Residue-level contacts at the interface:
Residue L453 in chain A contacts residue A128 in chain B (closest heavy-atom distance 4.0 Å).
Residue G447 in chain A contacts residue N89 in chain B (closest heavy-atom distance 2.8 Å).
Residue D444 in chain A is in contact with residue V40 in chain B (closest heavy-atom distance 3.3 Å).
Residue R426 in chain A contacts residue E189 in chain B (closest heavy-atom distance 3.1 Å).
Residue K411 in chain A is in contact with residue E249 in chain B (closest heavy-atom distance 3.9 Å).
Residue Q457 in chain A is in contact with residue V223 in chain B (closest heavy-atom distance 3.7 Å).
Residue F462 in chain A contacts residue N182 in chain B (closest heavy-atom distance 3.4 Å).
Residue R433 in chain A interacts with residue P187 in chain B (closest heavy-atom distance 3.9 Å).
Residue M439 in chain A is in contact with residue Q134 in chain B (closest heavy-atom distance 3.6 Å).
Residue D450 in chain A is in contact with residue K85 in chain B (closest heavy-atom distance 3.1 Å).
Residue D438 in chain A interacts with residue K91 in chain B (closest heavy-atom distance 2.8 Å).
Residue D444 in chain A interacts with residue K91 in chain B (closest heavy-atom distance 3.5 Å).
Residue E434 in chain A contacts residue Q134 in chain B (closest heavy-atom distance 3.8 Å).
Residue T446 in chain A is in contact with residue V40 in chain B (closest heavy-atom distance 3.7 Å).
Residue R414 in chain A contacts residue M248 in chain B (closest heavy-atom distance 3.4 Å).
Residue V448 in chain A interacts with residue K91 in chain B (closest heavy-atom distance 3.5 Å).
Residue K429 in chain A is in contact with residue T186 in chain B (closest heavy-atom distance 3.5 Å).
Residue S458 in chain A interacts with residue V223 in chain B (closest heavy-atom distance 3.7 Å).
Residue V448 in chain A interacts with residue N89 in chain B (closest heavy-atom distance 3.8 Å).
Residue K411 in chain A contacts residue D251 in chain B (closest heavy-atom distance 3.5 Å).
Residue M449 in chain A contacts residue M88 in chain B (closest heavy-atom distance 3.4 Å).
Residue E442 in chain A contacts residue K91 in chain B (closest heavy-atom distance 3.6 Å).
Residue L456 in chain A interacts with residue I131 in chain B (closest heavy-atom distance 3.7 Å).
Residue L453 in chain A contacts residue K124 in chain B (closest heavy-atom distance 3.1 Å).
Residue V448 in chain A is in contact with residue N90 in chain B (closest heavy-atom distance 3.6 Å).
Residue E434 in chain A interacts with residue P133 in chain B (closest heavy-atom distance 3.8 Å).
Residue K411 in chain A interacts with residue M248 in chain B (closest heavy-atom distance 3.5 Å).
Residue T446 in chain A contacts residue N89 in chain B (closest heavy-atom distance 3.2 Å).
Residue L456 in chain A interacts with residue S127 in chain B (closest heavy-atom distance 3.7 Å).
Residue L452 in chain A is in contact with residue A128 in chain B (closest heavy-atom distance 4.0 Å).
Residue F462 in chain A contacts residue V227 in chain B (closest heavy-atom distance 3.7 Å).
Residue I437 in chain A is in contact with residue K91 in chain B (closest heavy-atom distance 3.9 Å).
Residue T446 in chain A contacts residue N90 in chain B (closest heavy-atom distance 4.0 Å).
Residue V448 in chain A contacts residue I94 in chain B (closest heavy-atom distance 3.9 Å).
Residue M439 in chain A interacts with residue K91 in chain B (closest heavy-atom distance 3.9 Å).
Residue R433 in chain A interacts with residue I131 in chain B (closest heavy-atom distance 3.9 Å).
Residue M449 in chain A contacts residue A128 in chain B (closest heavy-atom distance 3.6 Å).
Residue F462 in chain A is in contact with residue A183 in chain B (closest heavy-atom distance 3.5 Å).
Residue E445 in chain A is in contact with residue N90 in chain B (closest heavy-atom distance 3.6 Å).
Residue I437 in chain A contacts residue P133 in chain B (closest heavy-atom distance 3.5 Å).
Residue E445 in chain A is in contact with residue V40 in chain B (closest heavy-atom distance 3.8 Å).
Residue L456 in chain A is in contact with residue A128 in chain B (closest heavy-atom distance 3.5 Å).
Residue M449 in chain A interacts with residue I94 in chain B (closest heavy-atom distance 3.9 Å).
Residue L456 in chain A contacts residue Q224 in chain B (closest heavy-atom distance 3.1 Å).
Residue R464 in chain A interacts with residue E234 in chain B (closest heavy-atom distance 3.1 Å).
Residue K429 in chain A is in contact with residue Q231 in chain B (closest heavy-atom distance 3.1 Å).
Residue Q457 in chain A interacts with residue D220 in chain B (closest heavy-atom distance 3.3 Å).
Residue L452 in chain A is in contact with residue L132 in chain B (closest heavy-atom distance 3.8 Å).
Residue L456 in chain A is in contact with residue Q179 in chain B (closest heavy-atom distance 3.4 Å).
Residue F462 in chain A is in contact with residue T186 in chain B (closest heavy-atom distance 3.4 Å).
Residue A461 in chain A is in contact with residue I131 in chain B (closest heavy-atom distance 4.0 Å).
Residue Q430 in chain A is in contact with residue E189 in chain B (closest heavy-atom distance 3.8 Å).
Residue D444 in chain A interacts with residue F92 in chain B (closest heavy-atom distance 3.9 Å).
Residue D450 in chain A is in contact with residue N89 in chain B (closest heavy-atom distance 2.8 Å).
Residue D444 in chain A interacts with residue Q44 in chain B (closest heavy-atom distance 4.0 Å).
Residue K465 in chain A is in contact with residue E234 in chain B (closest heavy-atom distance 3.0 Å).
Residue M449 in chain A contacts residue N89 in chain B (closest heavy-atom distance 3.4 Å).
Residue Q457 in chain A contacts residue Q179 in chain B (closest heavy-atom distance 3.6 Å).
Residue K429 in chain A is in contact with residue E234 in chain B (closest heavy-atom distance 3.6 Å).
Residue L452 in chain A is in contact with residue I131 in chain B (closest heavy-atom distance 3.9 Å).

The following describes two proteins that form a bound complex.

Sequence of chain B:
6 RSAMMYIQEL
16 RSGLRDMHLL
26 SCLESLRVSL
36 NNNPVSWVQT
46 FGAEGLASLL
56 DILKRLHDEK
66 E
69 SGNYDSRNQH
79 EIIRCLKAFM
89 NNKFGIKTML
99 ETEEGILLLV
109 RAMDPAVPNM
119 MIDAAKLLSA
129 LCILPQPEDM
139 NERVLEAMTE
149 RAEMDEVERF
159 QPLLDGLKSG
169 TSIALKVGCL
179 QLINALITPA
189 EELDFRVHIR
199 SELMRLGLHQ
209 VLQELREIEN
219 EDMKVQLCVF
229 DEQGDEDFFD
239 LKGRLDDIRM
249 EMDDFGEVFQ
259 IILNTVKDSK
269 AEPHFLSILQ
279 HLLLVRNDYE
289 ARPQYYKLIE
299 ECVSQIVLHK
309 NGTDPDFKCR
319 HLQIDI

Sequence of chain A:
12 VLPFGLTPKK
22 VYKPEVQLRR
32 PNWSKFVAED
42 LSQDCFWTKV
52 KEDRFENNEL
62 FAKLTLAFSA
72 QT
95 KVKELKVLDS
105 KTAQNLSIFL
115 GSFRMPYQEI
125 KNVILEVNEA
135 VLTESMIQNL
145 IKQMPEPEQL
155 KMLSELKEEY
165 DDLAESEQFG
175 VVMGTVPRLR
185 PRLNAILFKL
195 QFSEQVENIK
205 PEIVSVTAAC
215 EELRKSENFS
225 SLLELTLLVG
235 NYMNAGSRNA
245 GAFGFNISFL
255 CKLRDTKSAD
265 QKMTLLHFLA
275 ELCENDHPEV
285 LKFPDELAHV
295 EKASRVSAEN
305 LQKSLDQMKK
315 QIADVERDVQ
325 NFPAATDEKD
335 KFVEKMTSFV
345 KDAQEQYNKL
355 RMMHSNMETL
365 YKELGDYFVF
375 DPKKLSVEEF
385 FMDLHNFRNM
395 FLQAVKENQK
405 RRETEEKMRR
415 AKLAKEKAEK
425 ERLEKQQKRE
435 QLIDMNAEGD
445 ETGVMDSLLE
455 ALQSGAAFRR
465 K